Residue-level contacts at the interface:
Residue Y123 in the first protein interacts with residue L10 in the second protein (closest heavy-atom distance 3.7 Å).
Residue N80 in the first protein interacts with residue A9 in the second protein (closest heavy-atom distance 4.2 Å).
Residue Q70 in the first protein contacts residue D3 in the second protein (closest heavy-atom distance 4.7 Å).
Residue F33 in the first protein is in contact with residue G1 in the second protein (closest heavy-atom distance 4.7 Å).
Residue R156 in the first protein is in contact with residue D3 in the second protein (closest heavy-atom distance 2.8 Å).
Residue S77 in the first protein contacts residue A9 in the second protein (closest heavy-atom distance 3.2 Å).
Residue Y99 in the first protein interacts with residue A2 in the second protein (closest heavy-atom distance 3.5 Å).
Residue R156 in the first protein contacts residue G6 in the second protein (closest heavy-atom distance 3.3 Å).
Residue Y171 in the first protein contacts residue G1 in the second protein (closest heavy-atom distance 2.6 Å).
Residue K66 in the first protein is in contact with residue G1 in the second protein (closest heavy-atom distance 4.0 Å).
Residue L95 in the first protein contacts residue L10 in the second protein (closest heavy-atom distance 3.8 Å).
Residue R156 in the first protein interacts with residue V5 in the second protein (closest heavy-atom distance 4.4 Å).
Residue K146 in the first protein is in contact with residue S8 in the second protein (closest heavy-atom distance 3.0 Å).
Residue Y7 in the first protein contacts residue A2 in the second protein (closest heavy-atom distance 3.3 Å).
Residue N80 in the first protein contacts residue L10 in the second protein (closest heavy-atom distance 2.9 Å).
Residue W147 in the first protein interacts with residue L10 in the second protein (closest heavy-atom distance 3.8 Å).
Residue Y84 in the first protein interacts with residue L10 in the second protein (closest heavy-atom distance 3.1 Å).
Residue Q155 in the first protein interacts with residue K7 in the second protein (closest heavy-atom distance 3.5 Å).
Residue A150 in the first protein contacts residue K7 in the second protein (closest heavy-atom distance 3.2 Å).
Residue W147 in the first protein interacts with residue A9 in the second protein (closest heavy-atom distance 3.4 Å).
Residue E152 in the first protein interacts with residue S8 in the second protein (closest heavy-atom distance 4.3 Å).
Residue R151 in the first protein is in contact with residue K7 in the second protein (closest heavy-atom distance 4.1 Å).
Residue Q155 in the first protein is in contact with residue G6 in the second protein (closest heavy-atom distance 3.3 Å).
Residue Y59 in the first protein contacts residue G1 in the second protein (closest heavy-atom distance 4.0 Å).
Residue E63 in the first protein interacts with residue A2 in the second protein (closest heavy-atom distance 2.9 Å).
Residue Y159 in the first protein contacts residue A2 in the second protein (closest heavy-atom distance 3.6 Å).
Residue K66 in the first protein is in contact with residue D3 in the second protein (closest heavy-atom distance 4.0 Å).
Residue W167 in the first protein contacts residue G1 in the second protein (closest heavy-atom distance 3.4 Å).
Residue K146 in the first protein is in contact with residue L10 in the second protein (closest heavy-atom distance 3.1 Å).
Residue W147 in the first protein is in contact with residue S8 in the second protein (closest heavy-atom distance 3.6 Å).
Residue R97 in the first protein is in contact with residue D3 in the second protein (closest heavy-atom distance 3.5 Å).
Residue R156 in the first protein contacts residue G4 in the second protein (closest heavy-atom distance 3.3 Å).
Residue K66 in the first protein is in contact with residue G4 in the second protein (closest heavy-atom distance 4.3 Å).
Residue T73 in the first protein interacts with residue A9 in the second protein (closest heavy-atom distance 4.0 Å).
Residue Q70 in the first protein contacts residue G4 in the second protein (closest heavy-atom distance 4.7 Å).
Residue Y9 in the first protein interacts with residue A2 in the second protein (closest heavy-atom distance 3.8 Å).
Residue Y67 in the first protein interacts with residue A2 in the second protein (closest heavy-atom distance 4.0 Å).
Residue Q70 in the first protein interacts with residue V5 in the second protein (closest heavy-atom distance 3.7 Å).
Residue T73 in the first protein contacts residue S8 in the second protein (closest heavy-atom distance 4.6 Å).
Residue L81 in the first protein interacts with residue L10 in the second protein (closest heavy-atom distance 3.7 Å).
Residue Y99 in the first protein contacts residue D3 in the second protein (closest heavy-atom distance 3.0 Å).
Residue R69 in the first protein contacts residue V5 in the second protein (closest heavy-atom distance 3.9 Å).
Residue K66 in the first protein is in contact with residue V5 in the second protein (closest heavy-atom distance 4.8 Å).
Residue K66 in the first protein interacts with residue A2 in the second protein (closest heavy-atom distance 2.7 Å).
Residue Q155 in the first protein is in contact with residue V5 in the second protein (closest heavy-atom distance 4.2 Å).
Residue K146 in the first protein interacts with residue A9 in the second protein (closest heavy-atom distance 3.6 Å).
Residue Y159 in the first protein interacts with residue D3 in the second protein (closest heavy-atom distance 3.3 Å).
Residue S77 in the first protein interacts with residue L10 in the second protein (closest heavy-atom distance 2.8 Å).
Residue Y9 in the first protein interacts with residue D3 in the second protein (closest heavy-atom distance 4.3 Å).
Residue E152 in the first protein interacts with residue K7 in the second protein (closest heavy-atom distance 2.9 Å).
Residue R156 in the first protein is in contact with residue K7 in the second protein (closest heavy-atom distance 4.5 Å).
Residue M5 in the first protein contacts residue G1 in the second protein (closest heavy-atom distance 3.8 Å).
Residue T73 in the first protein interacts with residue V5 in the second protein (closest heavy-atom distance 4.2 Å).
Residue F116 in the first protein is in contact with residue L10 in the second protein (closest heavy-atom distance 4.2 Å).
Residue Y159 in the first protein is in contact with residue G1 in the second protein (closest heavy-atom distance 2.7 Å).
Residue E63 in the first protein is in contact with residue G1 in the second protein (closest heavy-atom distance 3.7 Å).
Residue T143 in the first protein interacts with residue L10 in the second protein (closest heavy-atom distance 2.7 Å).
Residue E152 in the first protein interacts with residue G6 in the second protein (closest heavy-atom distance 3.6 Å).
Residue V76 in the first protein contacts residue A9 in the second protein (closest heavy-atom distance 4.1 Å).
Residue Y7 in the first protein is in contact with residue G1 in the second protein (closest heavy-atom distance 3.2 Å).

Sequence of the second protein:
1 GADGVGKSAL

Sequence of the first protein:
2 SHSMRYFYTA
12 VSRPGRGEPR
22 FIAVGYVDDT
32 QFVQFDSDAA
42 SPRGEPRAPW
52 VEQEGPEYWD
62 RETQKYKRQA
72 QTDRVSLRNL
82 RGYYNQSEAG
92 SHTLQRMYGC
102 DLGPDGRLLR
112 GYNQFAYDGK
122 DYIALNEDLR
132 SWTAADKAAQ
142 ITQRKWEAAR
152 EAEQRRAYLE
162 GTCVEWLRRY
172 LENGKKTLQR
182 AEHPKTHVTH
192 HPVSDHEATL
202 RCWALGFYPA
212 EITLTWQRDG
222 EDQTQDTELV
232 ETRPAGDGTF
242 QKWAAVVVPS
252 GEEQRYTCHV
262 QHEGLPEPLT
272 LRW

These two protein chains interact to form a complex.